Sequence of the first protein:
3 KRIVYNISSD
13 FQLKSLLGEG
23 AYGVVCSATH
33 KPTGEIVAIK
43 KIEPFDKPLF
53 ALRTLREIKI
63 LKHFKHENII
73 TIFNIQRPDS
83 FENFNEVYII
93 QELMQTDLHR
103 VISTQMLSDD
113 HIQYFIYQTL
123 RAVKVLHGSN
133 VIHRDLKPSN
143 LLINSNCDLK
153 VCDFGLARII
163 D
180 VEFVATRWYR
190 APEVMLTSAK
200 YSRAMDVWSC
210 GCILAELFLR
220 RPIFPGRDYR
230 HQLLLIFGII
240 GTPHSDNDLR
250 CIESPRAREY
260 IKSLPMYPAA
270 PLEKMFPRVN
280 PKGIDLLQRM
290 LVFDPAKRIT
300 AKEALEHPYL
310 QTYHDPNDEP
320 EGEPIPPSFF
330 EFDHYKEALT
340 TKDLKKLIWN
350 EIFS

Interface contacts:
Residue R4 in the first protein is in contact with residue Y9 in the second protein (closest heavy-atom distance 3.3 Å).
Residue S10 in the first protein is in contact with residue P2 in the second protein (closest heavy-atom distance 3.5 Å).
Residue S10 in the first protein is in contact with residue V3 in the second protein (closest heavy-atom distance 4.0 Å).
Residue S147 in the first protein interacts with residue I20 in the second protein (closest heavy-atom distance 3.3 Å).
Residue L15 in the first protein is in contact with residue Q6 in the second protein (closest heavy-atom distance 3.1 Å).
Residue C149 in the first protein is in contact with residue A22 in the second protein (closest heavy-atom distance 3.4 Å).
Residue I9 in the first protein contacts residue V3 in the second protein (closest heavy-atom distance 3.5 Å).
Residue H113 in the first protein interacts with residue L21 in the second protein (closest heavy-atom distance 3.9 Å).
Residue S11 in the first protein interacts with residue P2 in the second protein (closest heavy-atom distance 2.9 Å).
Residue D112 in the first protein is in contact with residue P25 in the second protein (closest heavy-atom distance 3.9 Å).
Residue Y312 in the first protein interacts with residue P24 in the second protein (closest heavy-atom distance 3.9 Å).
Residue Y7 in the first protein contacts residue E4 in the second protein (closest heavy-atom distance 3.6 Å).
Residue Y7 in the first protein contacts residue Q6 in the second protein (closest heavy-atom distance 2.8 Å).
Residue H113 in the first protein interacts with residue P24 in the second protein (closest heavy-atom distance 3.2 Å).
Residue K16 in the first protein is in contact with residue I8 in the second protein (closest heavy-atom distance 3.8 Å).
Residue I5 in the first protein interacts with residue T7 in the second protein (closest heavy-atom distance 3.3 Å).
Residue L18 in the first protein contacts residue I8 in the second protein (closest heavy-atom distance 4.0 Å).
Residue Q14 in the first protein is in contact with residue Q6 in the second protein (closest heavy-atom distance 3.5 Å).
Residue H113 in the first protein interacts with residue A23 in the second protein (closest heavy-atom distance 4.0 Å).
Residue F13 in the first protein contacts residue Q6 in the second protein (closest heavy-atom distance 2.6 Å).
Residue V6 in the first protein interacts with residue R5 in the second protein (closest heavy-atom distance 3.6 Å).
Residue Y312 in the first protein interacts with residue P25 in the second protein (closest heavy-atom distance 2.9 Å).
Residue S147 in the first protein is in contact with residue A22 in the second protein (closest heavy-atom distance 3.0 Å).
Residue K3 in the first protein contacts residue I8 in the second protein (closest heavy-atom distance 3.0 Å).
Residue C149 in the first protein interacts with residue L21 in the second protein (closest heavy-atom distance 4.1 Å).
Residue Y312 in the first protein interacts with residue R28 in the second protein (closest heavy-atom distance 2.6 Å).
Residue R4 in the first protein is in contact with residue T7 in the second protein (closest heavy-atom distance 3.6 Å).
Residue S147 in the first protein interacts with residue L21 in the second protein (closest heavy-atom distance 4.0 Å).
Residue L18 in the first protein contacts residue S10 in the second protein (closest heavy-atom distance 3.6 Å).
Residue D314 in the first protein interacts with residue R28 in the second protein (closest heavy-atom distance 3.5 Å).
Residue Y116 in the first protein is in contact with residue P25 in the second protein (closest heavy-atom distance 3.5 Å).
Residue Y116 in the first protein is in contact with residue P24 in the second protein (closest heavy-atom distance 4.0 Å).
Residue V6 in the first protein is in contact with residue Q6 in the second protein (closest heavy-atom distance 3.3 Å).
Residue D112 in the first protein interacts with residue P24 in the second protein (closest heavy-atom distance 3.2 Å).
Residue S10 in the first protein is in contact with residue Q6 in the second protein (closest heavy-atom distance 3.9 Å).
Residue D317 in the first protein contacts residue R28 in the second protein (closest heavy-atom distance 2.9 Å).
Residue I9 in the first protein contacts residue E4 in the second protein (closest heavy-atom distance 2.9 Å).
Residue T311 in the first protein interacts with residue K26 in the second protein (closest heavy-atom distance 3.6 Å).
Residue S17 in the first protein interacts with residue I8 in the second protein (closest heavy-atom distance 4.0 Å).
Residue N8 in the first protein contacts residue V3 in the second protein (closest heavy-atom distance 3.4 Å).
Residue I9 in the first protein contacts residue Q6 in the second protein (closest heavy-atom distance 3.8 Å).
Residue K3 in the first protein contacts residue Y9 in the second protein (closest heavy-atom distance 2.8 Å).
Residue R123 in the first protein contacts residue R28 in the second protein (closest heavy-atom distance 3.8 Å).
Residue N8 in the first protein contacts residue R5 in the second protein (closest heavy-atom distance 3.4 Å).
Residue T311 in the first protein contacts residue R28 in the second protein (closest heavy-atom distance 3.7 Å).
Residue R4 in the first protein contacts residue I8 in the second protein (closest heavy-atom distance 3.9 Å).
Residue N146 in the first protein is in contact with residue L21 in the second protein (closest heavy-atom distance 4.1 Å).
Residue N8 in the first protein contacts residue E4 in the second protein (closest heavy-atom distance 3.5 Å).
Residue K3 in the first protein contacts residue S10 in the second protein (closest heavy-atom distance 3.0 Å).
Residue H113 in the first protein contacts residue A22 in the second protein (closest heavy-atom distance 3.2 Å).
Residue I5 in the first protein interacts with residue I8 in the second protein (closest heavy-atom distance 2.9 Å).
Residue L109 in the first protein interacts with residue L21 in the second protein (closest heavy-atom distance 3.9 Å).
Residue S11 in the first protein is in contact with residue E4 in the second protein (closest heavy-atom distance 3.4 Å).
Residue Y119 in the first protein interacts with residue R28 in the second protein (closest heavy-atom distance 2.9 Å).
Residue Q107 in the first protein is in contact with residue L21 in the second protein (closest heavy-atom distance 3.6 Å).
Residue C149 in the first protein interacts with residue P24 in the second protein (closest heavy-atom distance 4.1 Å).
Residue Y7 in the first protein interacts with residue R5 in the second protein (closest heavy-atom distance 3.5 Å).
Residue L15 in the first protein interacts with residue I8 in the second protein (closest heavy-atom distance 3.9 Å).
Residue Y312 in the first protein interacts with residue K26 in the second protein (closest heavy-atom distance 4.0 Å).
Residue I5 in the first protein is in contact with residue Q6 in the second protein (closest heavy-atom distance 3.6 Å).

This data describes a binding interaction between two proteins.

Sequence of the second protein:
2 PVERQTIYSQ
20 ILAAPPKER